Contacts between the two chains:
Residue S111 in the second protein contacts residue N7 in the first protein (closest heavy-atom distance 4.3 Å).
Residue W106 in the second protein contacts residue I16 in the first protein (closest heavy-atom distance 4.1 Å).
Residue Y35 in the second protein contacts residue F3 in the first protein (closest heavy-atom distance 4.1 Å).
Residue Y60 in the second protein interacts with residue N1 in the first protein (closest heavy-atom distance 4.2 Å).
Residue W113 in the second protein is in contact with residue T6 in the first protein (closest heavy-atom distance 3.1 Å).
Residue T52 in the second protein interacts with residue F3 in the first protein (closest heavy-atom distance 3.4 Å).
Residue Y35 in the second protein is in contact with residue W2 in the first protein (closest heavy-atom distance 3.5 Å).
Residue F110 in the second protein interacts with residue W10 in the first protein (closest heavy-atom distance 3.4 Å).
Residue F105 in the second protein interacts with residue I12 in the first protein (closest heavy-atom distance 4.3 Å).
Residue T108 in the second protein contacts residue K13 in the first protein (closest heavy-atom distance 4.5 Å).
Residue S107 in the second protein contacts residue K13 in the first protein (closest heavy-atom distance 2.7 Å).
Residue W106 in the second protein is in contact with residue M17 in the first protein (closest heavy-atom distance 4.2 Å).
Residue S111 in the second protein contacts residue T6 in the first protein (closest heavy-atom distance 3.4 Å).
Residue F105 in the second protein contacts residue L9 in the first protein (closest heavy-atom distance 4.2 Å).
Residue F110 in the second protein interacts with residue L9 in the first protein (closest heavy-atom distance 3.5 Å).
Residue F110 in the second protein is in contact with residue K13 in the first protein (closest heavy-atom distance 4.0 Å).
Residue W113 in the second protein interacts with residue W2 in the first protein (closest heavy-atom distance 3.9 Å).
Residue W113 in the second protein interacts with residue F3 in the first protein (closest heavy-atom distance 3.4 Å).
Residue W106 in the second protein contacts residue K13 in the first protein (closest heavy-atom distance 3.6 Å).
Residue F110 in the second protein is in contact with residue W2 in the first protein (closest heavy-atom distance 4.7 Å).
Residue Y60 in the second protein interacts with residue F3 in the first protein (closest heavy-atom distance 4.3 Å).
Residue Y112 in the second protein interacts with residue W10 in the first protein (closest heavy-atom distance 4.7 Å).
Residue F105 in the second protein contacts residue K13 in the first protein (closest heavy-atom distance 3.1 Å).
Residue S111 in the second protein is in contact with residue W10 in the first protein (closest heavy-atom distance 3.7 Å).
Residue M100 in the second protein is in contact with residue F3 in the first protein (closest heavy-atom distance 3.8 Å).
Residue F110 in the second protein is in contact with residue T6 in the first protein (closest heavy-atom distance 4.0 Å).

Sequence of the second protein:
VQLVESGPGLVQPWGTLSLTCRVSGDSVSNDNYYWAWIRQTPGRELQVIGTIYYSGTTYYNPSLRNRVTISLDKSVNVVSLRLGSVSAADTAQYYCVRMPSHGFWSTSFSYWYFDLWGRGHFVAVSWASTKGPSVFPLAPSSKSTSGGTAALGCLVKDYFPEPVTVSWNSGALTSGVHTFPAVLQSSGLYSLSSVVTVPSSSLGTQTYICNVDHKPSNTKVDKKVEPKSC

Sequence of the first protein:
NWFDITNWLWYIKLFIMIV

These two protein chains interact to form a complex.